Interface contacts:
Residue T68 in protein 1 contacts residue L170 in protein 2 (closest heavy-atom distance 3.7 Å).
Residue T68 in protein 1 interacts with residue N171 in protein 2 (closest heavy-atom distance 4.2 Å).
Residue I53 in protein 1 is in contact with residue V135 in protein 2 (closest heavy-atom distance 5.0 Å).
Residue G83 in protein 1 contacts residue G156 in protein 2 (closest heavy-atom distance 3.3 Å).
Residue L84 in protein 1 contacts residue G156 in protein 2 (closest heavy-atom distance 3.9 Å).
Residue G83 in protein 1 contacts residue W158 in protein 2 (closest heavy-atom distance 4.9 Å).
Residue K52 in protein 1 is in contact with residue T134 in protein 2 (closest heavy-atom distance 4.6 Å).
Residue I53 in protein 1 interacts with residue T134 in protein 2 (closest heavy-atom distance 4.8 Å).
Residue I53 in protein 1 is in contact with residue L133 in protein 2 (closest heavy-atom distance 3.0 Å).
Residue G83 in protein 1 contacts residue K157 in protein 2 (closest heavy-atom distance 4.9 Å).
Residue N51 in protein 1 is in contact with residue V135 in protein 2 (closest heavy-atom distance 3.1 Å).
Residue N51 in protein 1 contacts residue L133 in protein 2 (closest heavy-atom distance 4.2 Å).
Residue A64 in protein 1 is in contact with residue L170 in protein 2 (closest heavy-atom distance 4.3 Å).
Residue K52 in protein 1 is in contact with residue L133 in protein 2 (closest heavy-atom distance 3.4 Å).
Residue D67 in protein 1 is in contact with residue L170 in protein 2 (closest heavy-atom distance 3.7 Å).
Residue N51 in protein 1 contacts residue D136 in protein 2 (closest heavy-atom distance 5.0 Å).
Residue I54 in protein 1 interacts with residue L133 in protein 2 (closest heavy-atom distance 4.7 Å).
Residue N51 in protein 1 interacts with residue T134 in protein 2 (closest heavy-atom distance 3.5 Å).

Sequence of protein 2:
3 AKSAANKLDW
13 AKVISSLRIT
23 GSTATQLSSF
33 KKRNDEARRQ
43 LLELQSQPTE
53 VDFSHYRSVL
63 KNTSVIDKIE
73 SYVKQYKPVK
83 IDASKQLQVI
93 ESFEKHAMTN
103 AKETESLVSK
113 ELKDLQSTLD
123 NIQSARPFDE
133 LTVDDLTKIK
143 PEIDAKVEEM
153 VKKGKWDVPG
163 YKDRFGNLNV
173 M

These two protein chains interact to form a complex.

Sequence of protein 1:
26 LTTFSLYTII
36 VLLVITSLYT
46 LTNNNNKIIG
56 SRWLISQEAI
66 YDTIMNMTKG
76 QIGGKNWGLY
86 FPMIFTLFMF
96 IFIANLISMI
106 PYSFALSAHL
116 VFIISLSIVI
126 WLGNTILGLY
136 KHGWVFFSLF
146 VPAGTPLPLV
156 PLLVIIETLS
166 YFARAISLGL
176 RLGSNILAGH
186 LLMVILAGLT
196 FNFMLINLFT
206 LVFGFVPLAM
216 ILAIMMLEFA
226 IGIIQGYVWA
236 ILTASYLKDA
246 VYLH